Sequence of chain B:
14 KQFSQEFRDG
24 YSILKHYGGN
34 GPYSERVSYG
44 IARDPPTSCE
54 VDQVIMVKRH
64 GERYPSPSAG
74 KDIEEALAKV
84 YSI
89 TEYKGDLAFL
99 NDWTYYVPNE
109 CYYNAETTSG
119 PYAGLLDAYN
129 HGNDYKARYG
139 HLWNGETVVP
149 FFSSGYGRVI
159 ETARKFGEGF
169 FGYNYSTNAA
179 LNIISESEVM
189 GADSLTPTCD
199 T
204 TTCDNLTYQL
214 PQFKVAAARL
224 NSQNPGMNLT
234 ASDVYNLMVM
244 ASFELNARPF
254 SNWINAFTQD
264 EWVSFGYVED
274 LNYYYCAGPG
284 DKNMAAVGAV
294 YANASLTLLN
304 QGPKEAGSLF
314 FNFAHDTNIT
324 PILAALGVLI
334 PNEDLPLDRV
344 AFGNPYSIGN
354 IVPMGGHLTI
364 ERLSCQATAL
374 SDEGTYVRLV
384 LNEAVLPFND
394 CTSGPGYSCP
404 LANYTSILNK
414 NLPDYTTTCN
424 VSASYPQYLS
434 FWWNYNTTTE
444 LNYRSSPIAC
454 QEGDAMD

The following describes two proteins that form a bound complex.

Sequence of chain A:
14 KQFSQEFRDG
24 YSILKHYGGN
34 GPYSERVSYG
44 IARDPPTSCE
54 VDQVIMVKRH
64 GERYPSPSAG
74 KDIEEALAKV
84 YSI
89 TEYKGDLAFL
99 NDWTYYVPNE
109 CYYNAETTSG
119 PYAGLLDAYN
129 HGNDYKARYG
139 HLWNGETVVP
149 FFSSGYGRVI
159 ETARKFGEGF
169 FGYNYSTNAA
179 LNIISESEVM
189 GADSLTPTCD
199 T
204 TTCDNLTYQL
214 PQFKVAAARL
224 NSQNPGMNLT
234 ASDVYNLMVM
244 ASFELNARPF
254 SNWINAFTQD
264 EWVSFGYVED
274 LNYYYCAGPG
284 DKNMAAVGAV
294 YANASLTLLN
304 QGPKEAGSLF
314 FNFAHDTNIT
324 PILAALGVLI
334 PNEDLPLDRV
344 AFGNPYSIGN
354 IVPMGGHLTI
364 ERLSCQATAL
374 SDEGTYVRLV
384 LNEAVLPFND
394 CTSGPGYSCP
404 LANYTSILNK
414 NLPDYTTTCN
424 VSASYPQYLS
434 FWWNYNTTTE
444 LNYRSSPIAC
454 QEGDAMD

Residue-level contacts at the interface:
Residue E166 in chain B interacts with residue E166 in chain A (closest heavy-atom distance 4.5 Å).
Residue T116 in chain B is in contact with residue N131 in chain A (closest heavy-atom distance 3.3 Å).
Residue G118 in chain B is in contact with residue A135 in chain A (closest heavy-atom distance 3.8 Å).
Residue K14 in chain B interacts with residue E19 in chain A (closest heavy-atom distance 4.3 Å).
Residue Y171 in chain B contacts residue I451 in chain A (closest heavy-atom distance 3.7 Å).
Residue Y171 in chain B contacts residue L123 in chain A (closest heavy-atom distance 4.3 Å).
Residue T116 in chain B is in contact with residue Y171 in chain A (closest heavy-atom distance 3.9 Å).
Residue L124 in chain B is in contact with residue L124 in chain A (closest heavy-atom distance 4.0 Å).
Residue A113 in chain B contacts residue Y171 in chain A (closest heavy-atom distance 4.0 Å).
Residue Y171 in chain B contacts residue T116 in chain A (closest heavy-atom distance 3.9 Å).
Residue Y171 in chain B is in contact with residue Y110 in chain A (closest heavy-atom distance 4.0 Å).
Residue P252 in chain B interacts with residue A135 in chain A (closest heavy-atom distance 3.9 Å).
Residue E166 in chain B interacts with residue K163 in chain A (closest heavy-atom distance 2.7 Å).
Residue L124 in chain B contacts residue N128 in chain A (closest heavy-atom distance 3.4 Å).
Residue N131 in chain B interacts with residue T116 in chain A (closest heavy-atom distance 3.3 Å).
Residue R447 in chain B contacts residue Y171 in chain A (closest heavy-atom distance 3.0 Å).
Residue A135 in chain B is in contact with residue S117 in chain A (closest heavy-atom distance 4.2 Å).
Residue T116 in chain B is in contact with residue K134 in chain A (closest heavy-atom distance 4.0 Å).
Residue K134 in chain B contacts residue T116 in chain A (closest heavy-atom distance 4.0 Å).
Residue N131 in chain B is in contact with residue A121 in chain A (closest heavy-atom distance 3.1 Å).
Residue L123 in chain B interacts with residue Y127 in chain A (closest heavy-atom distance 3.3 Å).
Residue N128 in chain B is in contact with residue L124 in chain A (closest heavy-atom distance 3.4 Å).
Residue T116 in chain B is in contact with residue G170 in chain A (closest heavy-atom distance 4.6 Å).
Residue Y110 in chain B interacts with residue Y171 in chain A (closest heavy-atom distance 4.0 Å).
Residue N131 in chain B interacts with residue G118 in chain A (closest heavy-atom distance 2.8 Å).
Residue G118 in chain B contacts residue N131 in chain A (closest heavy-atom distance 2.8 Å).
Residue E19 in chain B is in contact with residue K14 in chain A (closest heavy-atom distance 4.3 Å).
Residue T116 in chain B contacts residue G167 in chain A (closest heavy-atom distance 3.7 Å).
Residue D132 in chain B contacts residue G118 in chain A (closest heavy-atom distance 4.3 Å).
Residue L124 in chain B interacts with residue Y127 in chain A (closest heavy-atom distance 3.7 Å).
Residue L123 in chain B contacts residue Y171 in chain A (closest heavy-atom distance 4.3 Å).
Residue I451 in chain B contacts residue Y171 in chain A (closest heavy-atom distance 3.7 Å).
Residue N131 in chain B is in contact with residue L124 in chain A (closest heavy-atom distance 4.0 Å).
Residue Y127 in chain B contacts residue L123 in chain A (closest heavy-atom distance 3.3 Å).
Residue Y127 in chain B contacts residue L124 in chain A (closest heavy-atom distance 3.7 Å).
Residue G167 in chain B contacts residue T116 in chain A (closest heavy-atom distance 3.7 Å).
Residue A121 in chain B is in contact with residue N131 in chain A (closest heavy-atom distance 3.1 Å).
Residue K163 in chain B interacts with residue E166 in chain A (closest heavy-atom distance 2.7 Å).
Residue Y171 in chain B is in contact with residue A113 in chain A (closest heavy-atom distance 4.0 Å).
Residue A135 in chain B interacts with residue P252 in chain A (closest heavy-atom distance 3.9 Å).
Residue Y110 in chain B interacts with residue N172 in chain A (closest heavy-atom distance 4.5 Å).
Residue K163 in chain B interacts with residue Y127 in chain A (closest heavy-atom distance 3.1 Å).
Residue L124 in chain B is in contact with residue N131 in chain A (closest heavy-atom distance 4.0 Å).
Residue P119 in chain B is in contact with residue D132 in chain A (closest heavy-atom distance 4.2 Å).
Residue G118 in chain B interacts with residue D132 in chain A (closest heavy-atom distance 4.3 Å).
Residue N172 in chain B is in contact with residue Y110 in chain A (closest heavy-atom distance 4.5 Å).
Residue S117 in chain B contacts residue N131 in chain A (closest heavy-atom distance 3.6 Å).
Residue S117 in chain B interacts with residue K134 in chain A (closest heavy-atom distance 3.7 Å).
Residue N131 in chain B interacts with residue S117 in chain A (closest heavy-atom distance 3.6 Å).
Residue A135 in chain B interacts with residue A250 in chain A (closest heavy-atom distance 4.3 Å).
Residue Y171 in chain B interacts with residue R447 in chain A (closest heavy-atom distance 3.0 Å).
Residue A250 in chain B contacts residue A135 in chain A (closest heavy-atom distance 4.3 Å).
Residue D132 in chain B is in contact with residue P119 in chain A (closest heavy-atom distance 4.2 Å).
Residue Y171 in chain B contacts residue E114 in chain A (closest heavy-atom distance 2.9 Å).
Residue K134 in chain B is in contact with residue S117 in chain A (closest heavy-atom distance 3.7 Å).
Residue Y127 in chain B contacts residue Y127 in chain A (closest heavy-atom distance 3.3 Å).
Residue E114 in chain B interacts with residue Y171 in chain A (closest heavy-atom distance 2.9 Å).
Residue A135 in chain B contacts residue G118 in chain A (closest heavy-atom distance 3.8 Å).
Residue Y127 in chain B contacts residue K163 in chain A (closest heavy-atom distance 3.1 Å).
Residue S117 in chain B interacts with residue A135 in chain A (closest heavy-atom distance 4.2 Å).